Sequence of the first protein:
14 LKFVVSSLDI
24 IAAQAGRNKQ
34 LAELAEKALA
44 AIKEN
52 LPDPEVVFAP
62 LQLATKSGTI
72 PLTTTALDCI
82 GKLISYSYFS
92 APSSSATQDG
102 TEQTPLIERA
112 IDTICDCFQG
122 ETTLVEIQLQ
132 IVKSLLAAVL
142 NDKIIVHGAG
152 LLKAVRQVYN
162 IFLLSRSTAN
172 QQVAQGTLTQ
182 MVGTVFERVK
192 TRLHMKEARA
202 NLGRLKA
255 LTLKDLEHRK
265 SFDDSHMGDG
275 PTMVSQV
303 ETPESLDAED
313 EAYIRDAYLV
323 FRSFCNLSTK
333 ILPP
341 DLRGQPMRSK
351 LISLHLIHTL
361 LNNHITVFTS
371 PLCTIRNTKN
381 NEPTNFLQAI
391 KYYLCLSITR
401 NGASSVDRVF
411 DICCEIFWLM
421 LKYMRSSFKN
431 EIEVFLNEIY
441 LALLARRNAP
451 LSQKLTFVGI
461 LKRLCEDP

Sequence of the second protein:
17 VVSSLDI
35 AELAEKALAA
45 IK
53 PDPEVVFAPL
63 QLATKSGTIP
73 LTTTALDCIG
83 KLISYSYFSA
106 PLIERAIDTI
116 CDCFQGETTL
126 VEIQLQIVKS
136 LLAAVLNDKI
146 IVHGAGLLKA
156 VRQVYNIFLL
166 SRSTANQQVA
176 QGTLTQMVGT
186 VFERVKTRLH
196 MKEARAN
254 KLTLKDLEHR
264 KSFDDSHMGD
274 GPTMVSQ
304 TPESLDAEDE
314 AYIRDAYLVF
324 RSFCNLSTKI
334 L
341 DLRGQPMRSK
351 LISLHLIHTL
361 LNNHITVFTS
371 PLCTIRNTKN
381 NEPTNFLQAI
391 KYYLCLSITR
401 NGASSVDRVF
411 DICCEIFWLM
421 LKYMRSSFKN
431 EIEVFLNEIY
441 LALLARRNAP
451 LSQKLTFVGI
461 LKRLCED

These two protein chains interact to form a complex.

Interface contacts:
Residue C465 in the first protein is in contact with residue V458 in the second protein (closest heavy-atom distance 3.9 Å).
Residue A445 in the first protein contacts residue R425 in the second protein (closest heavy-atom distance 3.7 Å).
Residue L441 in the first protein contacts residue L464 in the second protein (closest heavy-atom distance 4.9 Å).
Residue V458 in the first protein is in contact with residue L461 in the second protein (closest heavy-atom distance 4.8 Å).
Residue L441 in the first protein is in contact with residue L436 in the second protein (closest heavy-atom distance 3.5 Å).
Residue L461 in the first protein is in contact with residue L461 in the second protein (closest heavy-atom distance 3.5 Å).
Residue R425 in the first protein is in contact with residue R447 in the second protein (closest heavy-atom distance 3.1 Å).
Residue C465 in the first protein is in contact with residue L451 in the second protein (closest heavy-atom distance 3.5 Å).
Residue K422 in the first protein is in contact with residue R447 in the second protein (closest heavy-atom distance 4.2 Å).
Residue A445 in the first protein is in contact with residue L464 in the second protein (closest heavy-atom distance 4.2 Å).
Residue L444 in the first protein interacts with residue L464 in the second protein (closest heavy-atom distance 3.6 Å).
Residue E466 in the first protein contacts residue L455 in the second protein (closest heavy-atom distance 4.9 Å).
Residue N437 in the first protein interacts with residue L436 in the second protein (closest heavy-atom distance 4.0 Å).
Residue L464 in the first protein is in contact with residue L444 in the second protein (closest heavy-atom distance 4.1 Å).
Residue N437 in the first protein is in contact with residue N437 in the second protein (closest heavy-atom distance 3.0 Å).
Residue E466 in the first protein is in contact with residue L451 in the second protein (closest heavy-atom distance 4.5 Å).
Residue K454 in the first protein contacts residue L464 in the second protein (closest heavy-atom distance 4.4 Å).
Residue L461 in the first protein contacts residue L444 in the second protein (closest heavy-atom distance 4.2 Å).
Residue R447 in the first protein interacts with residue R425 in the second protein (closest heavy-atom distance 3.2 Å).
Residue V458 in the first protein interacts with residue C465 in the second protein (closest heavy-atom distance 3.5 Å).
Residue L444 in the first protein contacts residue C465 in the second protein (closest heavy-atom distance 3.9 Å).
Residue V458 in the first protein is in contact with residue V458 in the second protein (closest heavy-atom distance 4.0 Å).
Residue D467 in the first protein contacts residue K454 in the second protein (closest heavy-atom distance 5.0 Å).
Residue C465 in the first protein contacts residue L444 in the second protein (closest heavy-atom distance 4.2 Å).
Residue K462 in the first protein is in contact with residue V458 in the second protein (closest heavy-atom distance 4.6 Å).
Residue L455 in the first protein is in contact with residue C465 in the second protein (closest heavy-atom distance 4.2 Å).
Residue E433 in the first protein is in contact with residue N437 in the second protein (closest heavy-atom distance 2.7 Å).
Residue L451 in the first protein is in contact with residue E466 in the second protein (closest heavy-atom distance 4.7 Å).
Residue N437 in the first protein contacts residue E433 in the second protein (closest heavy-atom distance 3.6 Å).
Residue R425 in the first protein interacts with residue A445 in the second protein (closest heavy-atom distance 2.9 Å).
Residue C465 in the first protein contacts residue L455 in the second protein (closest heavy-atom distance 3.9 Å).
Residue L441 in the first protein is in contact with residue L461 in the second protein (closest heavy-atom distance 4.0 Å).
Residue K454 in the first protein is in contact with residue D467 in the second protein (closest heavy-atom distance 4.8 Å).
Residue L451 in the first protein interacts with residue C465 in the second protein (closest heavy-atom distance 3.9 Å).
Residue L444 in the first protein is in contact with residue L461 in the second protein (closest heavy-atom distance 4.3 Å).
Residue P468 in the first protein contacts residue R447 in the second protein (closest heavy-atom distance 3.5 Å).
Residue K454 in the first protein contacts residue C465 in the second protein (closest heavy-atom distance 3.5 Å).
Residue R447 in the first protein is in contact with residue K422 in the second protein (closest heavy-atom distance 4.8 Å).
Residue C465 in the first protein interacts with residue K454 in the second protein (closest heavy-atom distance 3.7 Å).
Residue L455 in the first protein is in contact with residue K462 in the second protein (closest heavy-atom distance 3.9 Å).
Residue V458 in the first protein interacts with residue K462 in the second protein (closest heavy-atom distance 4.1 Å).
Residue L436 in the first protein interacts with residue L441 in the second protein (closest heavy-atom distance 3.6 Å).
Residue L461 in the first protein is in contact with residue V458 in the second protein (closest heavy-atom distance 4.1 Å).
Residue K462 in the first protein contacts residue L455 in the second protein (closest heavy-atom distance 4.5 Å).
Residue L441 in the first protein contacts residue L441 in the second protein (closest heavy-atom distance 4.5 Å).